Sequence of protein 1:
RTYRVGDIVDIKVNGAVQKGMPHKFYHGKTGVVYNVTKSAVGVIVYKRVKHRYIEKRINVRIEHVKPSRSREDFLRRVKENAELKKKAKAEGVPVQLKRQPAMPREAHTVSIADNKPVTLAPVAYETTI

These two protein chains interact to form a complex.

Interface contacts:
Residue V155 in protein 2 contacts residue I89 in protein 1 (closest heavy-atom distance 4.2 Å).
Residue I152 in protein 2 contacts residue V44 in protein 1 (closest heavy-atom distance 4.2 Å).
Residue I152 in protein 2 is in contact with residue I42 in protein 1 (closest heavy-atom distance 4.1 Å).
Residue D150 in protein 2 interacts with residue P53 in protein 1 (closest heavy-atom distance 3.3 Å).
Residue V155 in protein 2 is in contact with residue N90 in protein 1 (closest heavy-atom distance 4.3 Å).
Residue T149 in protein 2 is in contact with residue R92 in protein 1 (closest heavy-atom distance 3.8 Å).
Residue P151 in protein 2 contacts residue N90 in protein 1 (closest heavy-atom distance 3.3 Å).
Residue E148 in protein 2 is in contact with residue R92 in protein 1 (closest heavy-atom distance 4.8 Å).
Residue R170 in protein 2 contacts residue R92 in protein 1 (closest heavy-atom distance 3.4 Å).
Residue P151 in protein 2 contacts residue M52 in protein 1 (closest heavy-atom distance 3.7 Å).
Residue P151 in protein 2 is in contact with residue H95 in protein 1 (closest heavy-atom distance 3.6 Å).
Residue I153 in protein 2 interacts with residue N90 in protein 1 (closest heavy-atom distance 2.9 Å).
Residue P151 in protein 2 contacts residue V48 in protein 1 (closest heavy-atom distance 4.1 Å).
Residue I153 in protein 2 interacts with residue I89 in protein 1 (closest heavy-atom distance 3.3 Å).
Residue R170 in protein 2 is in contact with residue V91 in protein 1 (closest heavy-atom distance 3.8 Å).
Residue P151 in protein 2 contacts residue V91 in protein 1 (closest heavy-atom distance 3.3 Å).
Residue I152 in protein 2 contacts residue N90 in protein 1 (closest heavy-atom distance 3.5 Å).
Residue I152 in protein 2 contacts residue M52 in protein 1 (closest heavy-atom distance 4.6 Å).
Residue I152 in protein 2 interacts with residue P53 in protein 1 (closest heavy-atom distance 4.8 Å).
Residue I152 in protein 2 contacts residue Y57 in protein 1 (closest heavy-atom distance 3.7 Å).
Residue S168 in protein 2 contacts residue N90 in protein 1 (closest heavy-atom distance 4.2 Å).
Residue V155 in protein 2 interacts with residue Y65 in protein 1 (closest heavy-atom distance 3.4 Å).
Residue P151 in protein 2 is in contact with residue R92 in protein 1 (closest heavy-atom distance 3.3 Å).
Residue E160 in protein 2 is in contact with residue Y65 in protein 1 (closest heavy-atom distance 3.8 Å).
Residue I152 in protein 2 contacts residue I89 in protein 1 (closest heavy-atom distance 3.8 Å).
Residue E154 in protein 2 contacts residue H54 in protein 1 (closest heavy-atom distance 2.8 Å).
Residue T131 in protein 2 interacts with residue G51 in protein 1 (closest heavy-atom distance 4.9 Å).
Residue R170 in protein 2 contacts residue A71 in protein 1 (closest heavy-atom distance 4.2 Å).
Residue I153 in protein 2 is in contact with residue R88 in protein 1 (closest heavy-atom distance 4.1 Å).
Residue G166 in protein 2 contacts residue T68 in protein 1 (closest heavy-atom distance 4.4 Å).
Residue S168 in protein 2 is in contact with residue T68 in protein 1 (closest heavy-atom distance 4.2 Å).
Residue I153 in protein 2 is in contact with residue H54 in protein 1 (closest heavy-atom distance 4.1 Å).
Residue I152 in protein 2 contacts residue H54 in protein 1 (closest heavy-atom distance 2.9 Å).
Residue V169 in protein 2 interacts with residue N90 in protein 1 (closest heavy-atom distance 4.1 Å).
Residue E154 in protein 2 contacts residue R88 in protein 1 (closest heavy-atom distance 3.6 Å).
Residue T167 in protein 2 is in contact with residue T68 in protein 1 (closest heavy-atom distance 4.8 Å).
Residue I152 in protein 2 interacts with residue V91 in protein 1 (closest heavy-atom distance 4.3 Å).
Residue A157 in protein 2 interacts with residue R88 in protein 1 (closest heavy-atom distance 3.9 Å).
Residue D150 in protein 2 interacts with residue R92 in protein 1 (closest heavy-atom distance 3.7 Å).
Residue V155 in protein 2 is in contact with residue R88 in protein 1 (closest heavy-atom distance 3.1 Å).
Residue R170 in protein 2 is in contact with residue N90 in protein 1 (closest heavy-atom distance 2.5 Å).
Residue P151 in protein 2 is in contact with residue V44 in protein 1 (closest heavy-atom distance 3.8 Å).
Residue I152 in protein 2 contacts residue H58 in protein 1 (closest heavy-atom distance 4.4 Å).
Residue E154 in protein 2 contacts residue Y57 in protein 1 (closest heavy-atom distance 3.2 Å).
Residue E154 in protein 2 interacts with residue I89 in protein 1 (closest heavy-atom distance 4.2 Å).

Sequence of protein 2:
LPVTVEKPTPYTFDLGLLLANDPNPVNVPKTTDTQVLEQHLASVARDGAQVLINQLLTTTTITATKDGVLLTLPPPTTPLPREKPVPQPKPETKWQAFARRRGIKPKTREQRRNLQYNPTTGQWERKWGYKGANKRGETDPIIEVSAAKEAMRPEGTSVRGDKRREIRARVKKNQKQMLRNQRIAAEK